Sequence of chain A:
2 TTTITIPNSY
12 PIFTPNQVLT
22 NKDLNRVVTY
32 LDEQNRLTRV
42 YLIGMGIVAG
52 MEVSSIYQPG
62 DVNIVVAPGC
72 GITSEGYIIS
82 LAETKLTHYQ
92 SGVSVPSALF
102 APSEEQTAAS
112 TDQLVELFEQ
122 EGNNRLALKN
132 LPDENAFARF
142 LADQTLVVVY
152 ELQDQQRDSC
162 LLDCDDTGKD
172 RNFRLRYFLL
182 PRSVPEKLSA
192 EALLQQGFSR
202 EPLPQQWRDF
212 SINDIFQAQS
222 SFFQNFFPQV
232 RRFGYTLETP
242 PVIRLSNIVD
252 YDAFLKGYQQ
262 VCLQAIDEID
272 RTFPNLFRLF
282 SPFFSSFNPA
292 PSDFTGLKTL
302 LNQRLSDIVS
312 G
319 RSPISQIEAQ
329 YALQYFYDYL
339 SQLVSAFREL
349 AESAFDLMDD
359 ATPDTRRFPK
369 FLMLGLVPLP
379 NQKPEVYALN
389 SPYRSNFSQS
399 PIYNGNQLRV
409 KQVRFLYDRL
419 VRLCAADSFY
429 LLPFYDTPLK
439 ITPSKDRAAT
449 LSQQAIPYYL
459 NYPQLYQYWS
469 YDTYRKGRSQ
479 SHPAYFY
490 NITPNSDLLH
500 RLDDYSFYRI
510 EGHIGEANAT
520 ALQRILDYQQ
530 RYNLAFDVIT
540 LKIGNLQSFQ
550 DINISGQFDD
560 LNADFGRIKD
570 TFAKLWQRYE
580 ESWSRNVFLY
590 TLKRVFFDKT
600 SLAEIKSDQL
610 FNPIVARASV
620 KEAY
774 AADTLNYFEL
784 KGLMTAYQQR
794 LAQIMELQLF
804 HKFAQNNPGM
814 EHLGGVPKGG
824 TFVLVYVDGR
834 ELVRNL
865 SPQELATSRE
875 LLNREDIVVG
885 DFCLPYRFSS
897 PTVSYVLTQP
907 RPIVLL

Sequence of chain B:
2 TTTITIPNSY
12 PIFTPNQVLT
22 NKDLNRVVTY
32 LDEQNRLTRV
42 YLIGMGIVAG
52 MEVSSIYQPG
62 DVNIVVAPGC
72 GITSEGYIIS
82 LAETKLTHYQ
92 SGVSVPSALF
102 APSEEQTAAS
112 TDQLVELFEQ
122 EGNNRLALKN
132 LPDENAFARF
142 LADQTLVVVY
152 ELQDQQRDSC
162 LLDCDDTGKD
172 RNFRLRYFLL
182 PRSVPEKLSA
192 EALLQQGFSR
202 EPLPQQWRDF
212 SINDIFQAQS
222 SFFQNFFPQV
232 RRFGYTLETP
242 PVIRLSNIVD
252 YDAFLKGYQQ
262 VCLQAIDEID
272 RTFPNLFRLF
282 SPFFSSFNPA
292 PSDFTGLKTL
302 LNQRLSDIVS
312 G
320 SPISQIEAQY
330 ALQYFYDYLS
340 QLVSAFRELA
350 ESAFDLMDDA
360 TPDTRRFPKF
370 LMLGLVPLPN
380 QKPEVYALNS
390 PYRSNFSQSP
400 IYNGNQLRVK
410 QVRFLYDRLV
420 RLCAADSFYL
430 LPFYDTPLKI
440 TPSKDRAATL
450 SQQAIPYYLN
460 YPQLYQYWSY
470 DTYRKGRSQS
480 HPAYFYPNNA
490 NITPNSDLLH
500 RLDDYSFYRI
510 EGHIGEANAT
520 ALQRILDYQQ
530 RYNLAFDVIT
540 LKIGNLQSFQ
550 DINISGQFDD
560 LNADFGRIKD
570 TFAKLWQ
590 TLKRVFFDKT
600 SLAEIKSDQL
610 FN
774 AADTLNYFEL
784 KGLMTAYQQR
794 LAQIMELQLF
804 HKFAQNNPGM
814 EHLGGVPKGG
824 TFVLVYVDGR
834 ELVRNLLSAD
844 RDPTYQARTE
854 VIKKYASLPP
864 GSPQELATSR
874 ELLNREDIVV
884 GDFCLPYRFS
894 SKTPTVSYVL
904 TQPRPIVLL

Residue-level contacts at the interface:
Residue R500 in chain B interacts with residue S339 in chain A (closest heavy-atom distance 3.2 Å).
Residue R500 in chain B is in contact with residue D336 in chain A (closest heavy-atom distance 3.3 Å).
Residue S398 in chain B is in contact with residue V49 in chain A (closest heavy-atom distance 3.5 Å).
Residue R891 in chain B contacts residue Y890 in chain A (closest heavy-atom distance 3.5 Å).
Residue I13 in chain B is in contact with residue K170 in chain A (closest heavy-atom distance 3.0 Å).
Residue Y11 in chain B contacts residue R172 in chain A (closest heavy-atom distance 2.8 Å).
Residue D563 in chain B contacts residue Q796 in chain A (closest heavy-atom distance 3.5 Å).
Residue K409 in chain B contacts residue L387 in chain A (closest heavy-atom distance 3.2 Å).
Residue K409 in chain B interacts with residue A386 in chain A (closest heavy-atom distance 3.2 Å).
Residue F14 in chain B contacts residue N22 in chain A (closest heavy-atom distance 3.7 Å).
Residue T39 in chain B contacts residue R40 in chain A (closest heavy-atom distance 2.7 Å).
Residue N402 in chain B contacts residue N402 in chain A (closest heavy-atom distance 3.1 Å).
Residue Q18 in chain B contacts residue G169 in chain A (closest heavy-atom distance 3.0 Å).
Residue N9 in chain B is in contact with residue N173 in chain A (closest heavy-atom distance 3.5 Å).
Residue D416 in chain B is in contact with residue Y385 in chain A (closest heavy-atom distance 2.5 Å).
Residue Y901 in chain B interacts with residue T539 in chain A (closest heavy-atom distance 3.1 Å).
Residue L533 in chain B is in contact with residue P811 in chain A (closest heavy-atom distance 3.5 Å).
Residue R500 in chain B is in contact with residue Y335 in chain A (closest heavy-atom distance 3.0 Å).
Residue K409 in chain B contacts residue Y385 in chain A (closest heavy-atom distance 3.4 Å).
Residue H499 in chain B is in contact with residue V231 in chain A (closest heavy-atom distance 3.3 Å).
Residue I400 in chain B contacts residue N402 in chain A (closest heavy-atom distance 3.0 Å).
Residue T15 in chain B is in contact with residue G169 in chain A (closest heavy-atom distance 3.6 Å).
Residue S10 in chain B interacts with residue R172 in chain A (closest heavy-atom distance 3.3 Å).
Residue I400 in chain B is in contact with residue Q397 in chain A (closest heavy-atom distance 3.2 Å).
Residue N532 in chain B is in contact with residue R233 in chain A (closest heavy-atom distance 3.6 Å).
Residue P16 in chain B is in contact with residue N22 in chain A (closest heavy-atom distance 3.1 Å).
Residue Q18 in chain B contacts residue T168 in chain A (closest heavy-atom distance 3.5 Å).
Residue N532 in chain B interacts with residue P811 in chain A (closest heavy-atom distance 3.6 Å).
Residue F781 in chain B is in contact with residue D563 in chain A (closest heavy-atom distance 3.3 Å).
Residue N9 in chain B is in contact with residue F174 in chain A (closest heavy-atom distance 3.6 Å).
Residue G475 in chain B is in contact with residue Q225 in chain A (closest heavy-atom distance 3.2 Å).
Residue Y469 in chain B interacts with residue Y385 in chain A (closest heavy-atom distance 3.5 Å).
Residue R27 in chain B contacts residue R158 in chain A (closest heavy-atom distance 3.0 Å).
Residue R566 in chain B is in contact with residue Q796 in chain A (closest heavy-atom distance 3.3 Å).
Residue P12 in chain B interacts with residue D171 in chain A (closest heavy-atom distance 3.7 Å).
Residue Y901 in chain B interacts with residue Q801 in chain A (closest heavy-atom distance 2.9 Å).
Residue R530 in chain B is in contact with residue I244 in chain A (closest heavy-atom distance 2.9 Å).
Residue L498 in chain B contacts residue R233 in chain A (closest heavy-atom distance 3.0 Å).
Residue F14 in chain B contacts residue N26 in chain A (closest heavy-atom distance 3.6 Å).
Residue R473 in chain B contacts residue D354 in chain A (closest heavy-atom distance 3.2 Å).
Residue Q35 in chain B is in contact with residue R40 in chain A (closest heavy-atom distance 3.6 Å).
Residue K895 in chain B interacts with residue N809 in chain A (closest heavy-atom distance 3.2 Å).
Residue L497 in chain B contacts residue R233 in chain A (closest heavy-atom distance 3.2 Å).
Residue R891 in chain B contacts residue N810 in chain A (closest heavy-atom distance 3.7 Å).
Residue D776 in chain B is in contact with residue K784 in chain A (closest heavy-atom distance 2.8 Å).
Residue L903 in chain B contacts residue Q522 in chain A (closest heavy-atom distance 3.6 Å).
Residue R473 in chain B contacts residue F353 in chain A (closest heavy-atom distance 3.5 Å).
Residue A534 in chain B interacts with residue P811 in chain A (closest heavy-atom distance 3.3 Å).
Residue L43 in chain B is in contact with residue R40 in chain A (closest heavy-atom distance 3.6 Å).
Residue N532 in chain B interacts with residue G812 in chain A (closest heavy-atom distance 2.8 Å).
Residue R500 in chain B interacts with residue R445 in chain A (closest heavy-atom distance 3.5 Å).
Residue Y401 in chain B interacts with residue N402 in chain A (closest heavy-atom distance 3.3 Å).
Residue N9 in chain B contacts residue R172 in chain A (closest heavy-atom distance 3.5 Å).
Residue R500 in chain B contacts residue V231 in chain A (closest heavy-atom distance 3.0 Å).
Residue G403 in chain B interacts with residue N402 in chain A (closest heavy-atom distance 2.8 Å).
Residue Y531 in chain B interacts with residue R233 in chain A (closest heavy-atom distance 3.4 Å).
Residue N36 in chain B interacts with residue N36 in chain A (closest heavy-atom distance 3.1 Å).
Residue T15 in chain B contacts residue N22 in chain A (closest heavy-atom distance 3.6 Å).
Residue Y901 in chain B is in contact with residue I538 in chain A (closest heavy-atom distance 3.4 Å).
Residue N17 in chain B interacts with residue D167 in chain A (closest heavy-atom distance 3.1 Å).

This data describes a binding interaction between two proteins.